The following describes two proteins that form a bound complex.

Interface contacts:
Residue I5 in chain B contacts residue E14 in chain A (closest heavy-atom distance 3.2 Å).
Residue I5 in chain B contacts residue E15 in chain A (closest heavy-atom distance 5.0 Å).
Residue I5 in chain B is in contact with residue H18 in chain A (closest heavy-atom distance 3.3 Å).
Residue R55 in chain B interacts with residue E14 in chain A (closest heavy-atom distance 4.9 Å).
Residue R9 in chain B is in contact with residue E14 in chain A (closest heavy-atom distance 3.5 Å).
Residue F66 in chain B contacts residue E14 in chain A (closest heavy-atom distance 4.5 Å).
Residue D69 in chain B interacts with residue E14 in chain A (closest heavy-atom distance 3.3 Å).

Sequence of chain A:
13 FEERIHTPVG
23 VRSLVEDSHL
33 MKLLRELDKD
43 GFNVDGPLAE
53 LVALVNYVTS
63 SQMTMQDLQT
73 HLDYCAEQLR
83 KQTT

Sequence of chain B:
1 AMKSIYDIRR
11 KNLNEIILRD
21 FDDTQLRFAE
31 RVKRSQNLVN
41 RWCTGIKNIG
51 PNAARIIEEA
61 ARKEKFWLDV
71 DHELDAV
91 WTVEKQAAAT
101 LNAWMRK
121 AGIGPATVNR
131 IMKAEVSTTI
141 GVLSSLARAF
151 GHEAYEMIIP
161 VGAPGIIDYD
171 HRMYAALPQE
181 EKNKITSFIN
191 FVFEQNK